Sequence of protein 1:
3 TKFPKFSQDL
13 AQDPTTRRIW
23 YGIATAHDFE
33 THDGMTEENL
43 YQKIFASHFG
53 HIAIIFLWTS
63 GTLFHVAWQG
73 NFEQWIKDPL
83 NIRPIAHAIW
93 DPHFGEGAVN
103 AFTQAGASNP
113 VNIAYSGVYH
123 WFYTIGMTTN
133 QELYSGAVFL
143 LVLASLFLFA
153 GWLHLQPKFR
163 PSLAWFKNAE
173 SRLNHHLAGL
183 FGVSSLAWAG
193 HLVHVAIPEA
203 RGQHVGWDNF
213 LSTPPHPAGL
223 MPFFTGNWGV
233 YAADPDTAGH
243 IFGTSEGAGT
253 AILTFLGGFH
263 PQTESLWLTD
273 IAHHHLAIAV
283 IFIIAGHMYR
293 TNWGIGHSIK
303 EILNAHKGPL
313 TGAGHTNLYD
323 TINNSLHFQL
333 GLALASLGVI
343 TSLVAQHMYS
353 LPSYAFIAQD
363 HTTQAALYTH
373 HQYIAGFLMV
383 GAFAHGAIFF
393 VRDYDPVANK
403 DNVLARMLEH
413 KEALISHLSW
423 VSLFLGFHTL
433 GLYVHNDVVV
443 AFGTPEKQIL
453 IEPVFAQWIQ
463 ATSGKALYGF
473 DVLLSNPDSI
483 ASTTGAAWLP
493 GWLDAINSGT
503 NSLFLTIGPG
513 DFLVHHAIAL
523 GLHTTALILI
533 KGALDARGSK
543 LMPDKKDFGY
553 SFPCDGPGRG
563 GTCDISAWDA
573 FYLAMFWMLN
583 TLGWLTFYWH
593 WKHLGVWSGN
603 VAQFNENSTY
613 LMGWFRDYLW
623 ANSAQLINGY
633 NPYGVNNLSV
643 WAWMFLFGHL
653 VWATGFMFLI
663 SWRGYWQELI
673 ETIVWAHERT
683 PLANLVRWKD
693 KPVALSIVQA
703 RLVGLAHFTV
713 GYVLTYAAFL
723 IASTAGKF

Interface contacts:
Residue F66 in protein 1 interacts with residue A11 in protein 2 (closest heavy-atom distance 4.1 Å).
Residue L143 in protein 1 is in contact with residue V14 in protein 2 (closest heavy-atom distance 3.7 Å).
Residue S147 in protein 1 is in contact with residue L17 in protein 2 (closest heavy-atom distance 3.8 Å).
Residue L157 in protein 1 contacts residue L29 in protein 2 (closest heavy-atom distance 3.6 Å).
Residue Y136 in protein 1 is in contact with residue A10 in protein 2 (closest heavy-atom distance 4.6 Å).
Residue S147 in protein 1 is in contact with residue L21 in protein 2 (closest heavy-atom distance 3.6 Å).
Residue V140 in protein 1 is in contact with residue A11 in protein 2 (closest heavy-atom distance 4.7 Å).
Residue L150 in protein 1 contacts residue L21 in protein 2 (closest heavy-atom distance 4.0 Å).
Residue Q133 in protein 1 interacts with residue S4 in protein 2 (closest heavy-atom distance 4.6 Å).
Residue L150 in protein 1 is in contact with residue L25 in protein 2 (closest heavy-atom distance 3.4 Å).
Residue K7 in protein 1 is in contact with residue K31 in protein 2 (closest heavy-atom distance 3.5 Å).
Residue L143 in protein 1 contacts residue A11 in protein 2 (closest heavy-atom distance 3.8 Å).
Residue W154 in protein 1 is in contact with residue R24 in protein 2 (closest heavy-atom distance 3.4 Å).
Residue A146 in protein 1 interacts with residue P18 in protein 2 (closest heavy-atom distance 4.9 Å).
Residue Q133 in protein 1 interacts with residue L3 in protein 2 (closest heavy-atom distance 3.1 Å).
Residue W154 in protein 1 interacts with residue E28 in protein 2 (closest heavy-atom distance 3.6 Å).
Residue W154 in protein 1 interacts with residue L25 in protein 2 (closest heavy-atom distance 3.2 Å).
Residue L143 in protein 1 is in contact with residue A15 in protein 2 (closest heavy-atom distance 3.7 Å).
Residue Y136 in protein 1 contacts residue A11 in protein 2 (closest heavy-atom distance 3.8 Å).
Residue V140 in protein 1 contacts residue V14 in protein 2 (closest heavy-atom distance 4.9 Å).
Residue L150 in protein 1 contacts residue P18 in protein 2 (closest heavy-atom distance 3.1 Å).
Residue L157 in protein 1 contacts residue E28 in protein 2 (closest heavy-atom distance 3.5 Å).
Residue K7 in protein 1 is in contact with residue Y30 in protein 2 (closest heavy-atom distance 2.5 Å).
Residue K45 in protein 1 contacts residue K31 in protein 2 (closest heavy-atom distance 3.6 Å).
Residue L143 in protein 1 interacts with residue P18 in protein 2 (closest heavy-atom distance 4.1 Å).
Residue G153 in protein 1 contacts residue L25 in protein 2 (closest heavy-atom distance 3.4 Å).
Residue S49 in protein 1 contacts residue L29 in protein 2 (closest heavy-atom distance 4.1 Å).
Residue Y136 in protein 1 interacts with residue L9 in protein 2 (closest heavy-atom distance 4.3 Å).
Residue A48 in protein 1 interacts with residue L25 in protein 2 (closest heavy-atom distance 4.6 Å).
Residue Y136 in protein 1 interacts with residue Q7 in protein 2 (closest heavy-atom distance 3.2 Å).
Residue F66 in protein 1 is in contact with residue I8 in protein 2 (closest heavy-atom distance 4.5 Å).
Residue S147 in protein 1 interacts with residue P18 in protein 2 (closest heavy-atom distance 3.2 Å).
Residue A48 in protein 1 interacts with residue L29 in protein 2 (closest heavy-atom distance 4.0 Å).
Residue W70 in protein 1 contacts residue I8 in protein 2 (closest heavy-atom distance 4.6 Å).
Residue F151 in protein 1 interacts with residue L21 in protein 2 (closest heavy-atom distance 4.3 Å).
Residue Q158 in protein 1 is in contact with residue E28 in protein 2 (closest heavy-atom distance 3.8 Å).
Residue F66 in protein 1 is in contact with residue Q7 in protein 2 (closest heavy-atom distance 4.3 Å).
Residue K45 in protein 1 is in contact with residue L29 in protein 2 (closest heavy-atom distance 2.9 Å).
Residue G52 in protein 1 contacts residue L25 in protein 2 (closest heavy-atom distance 4.0 Å).
Residue L59 in protein 1 interacts with residue P18 in protein 2 (closest heavy-atom distance 4.0 Å).
Residue L150 in protein 1 interacts with residue A22 in protein 2 (closest heavy-atom distance 3.8 Å).

The following describes two proteins that form a bound complex.

Sequence of protein 2:
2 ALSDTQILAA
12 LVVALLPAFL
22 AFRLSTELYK